Sequence of chain A:
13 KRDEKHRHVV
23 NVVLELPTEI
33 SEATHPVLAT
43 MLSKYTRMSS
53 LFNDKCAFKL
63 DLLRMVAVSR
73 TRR

These two protein chains interact to form a complex.

Sequence of chain B:
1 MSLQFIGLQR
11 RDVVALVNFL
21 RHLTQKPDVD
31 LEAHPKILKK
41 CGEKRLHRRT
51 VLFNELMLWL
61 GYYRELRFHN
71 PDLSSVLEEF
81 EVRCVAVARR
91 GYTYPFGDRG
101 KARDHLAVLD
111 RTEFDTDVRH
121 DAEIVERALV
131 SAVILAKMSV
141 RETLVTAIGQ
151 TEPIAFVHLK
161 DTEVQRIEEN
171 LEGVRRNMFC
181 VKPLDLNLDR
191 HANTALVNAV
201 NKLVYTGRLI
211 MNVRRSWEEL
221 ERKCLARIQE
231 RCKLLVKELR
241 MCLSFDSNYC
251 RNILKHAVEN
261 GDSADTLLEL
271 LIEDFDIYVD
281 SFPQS

Contacts between the two chains:
Residue N248 in chain B interacts with residue V70 in chain A (closest heavy-atom distance 4.1 Å).
Residue S244 in chain B is in contact with residue S71 in chain A (closest heavy-atom distance 4.5 Å).
Residue E273 in chain B contacts residue K46 in chain A (closest heavy-atom distance 3.3 Å).
Residue Y249 in chain B is in contact with residue M67 in chain A (closest heavy-atom distance 3.5 Å).
Residue Y249 in chain B interacts with residue V70 in chain A (closest heavy-atom distance 4.7 Å).
Residue F245 in chain B is in contact with residue S71 in chain A (closest heavy-atom distance 3.6 Å).
Residue I277 in chain B contacts residue T42 in chain A (closest heavy-atom distance 4.0 Å).
Residue N248 in chain B interacts with residue R75 in chain A (closest heavy-atom distance 4.1 Å).
Residue F245 in chain B interacts with residue M43 in chain A (closest heavy-atom distance 3.9 Å).
Residue R240 in chain B contacts residue R75 in chain A (closest heavy-atom distance 3.5 Å).
Residue E273 in chain B is in contact with residue R49 in chain A (closest heavy-atom distance 4.3 Å).
Residue F245 in chain B interacts with residue V70 in chain A (closest heavy-atom distance 3.7 Å).
Residue R251 in chain B is in contact with residue R75 in chain A (closest heavy-atom distance 2.8 Å).
Residue F245 in chain B interacts with residue M67 in chain A (closest heavy-atom distance 3.6 Å).
Residue N248 in chain B is in contact with residue T73 in chain A (closest heavy-atom distance 3.2 Å).
Residue F245 in chain B contacts residue V39 in chain A (closest heavy-atom distance 3.6 Å).
Residue R240 in chain B interacts with residue R74 in chain A (closest heavy-atom distance 4.4 Å).
Residue N248 in chain B interacts with residue S71 in chain A (closest heavy-atom distance 4.5 Å).
Residue D246 in chain B contacts residue T42 in chain A (closest heavy-atom distance 4.8 Å).
Residue L243 in chain B contacts residue R74 in chain A (closest heavy-atom distance 4.0 Å).
Residue F245 in chain B interacts with residue T42 in chain A (closest heavy-atom distance 3.7 Å).
Residue L243 in chain B contacts residue R75 in chain A (closest heavy-atom distance 3.7 Å).
Residue N252 in chain B is in contact with residue V70 in chain A (closest heavy-atom distance 3.8 Å).